Sequence of chain B:
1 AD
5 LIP

Sequence of chain A:
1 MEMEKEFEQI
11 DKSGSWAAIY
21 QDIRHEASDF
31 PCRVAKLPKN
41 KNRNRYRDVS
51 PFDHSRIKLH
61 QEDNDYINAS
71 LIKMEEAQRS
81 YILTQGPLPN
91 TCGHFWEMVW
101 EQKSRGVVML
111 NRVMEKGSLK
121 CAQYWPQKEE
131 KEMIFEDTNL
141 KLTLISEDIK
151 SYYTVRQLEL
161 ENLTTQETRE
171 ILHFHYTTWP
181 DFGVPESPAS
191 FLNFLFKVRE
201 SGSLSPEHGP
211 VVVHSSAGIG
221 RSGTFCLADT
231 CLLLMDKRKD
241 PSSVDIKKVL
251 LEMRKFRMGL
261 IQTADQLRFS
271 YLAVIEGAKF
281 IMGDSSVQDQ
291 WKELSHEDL

The following describes two proteins that form a bound complex.

Interface contacts:
Residue Y46 in chain A interacts with residue A1 in chain B (closest heavy-atom distance 3.3 Å).
Residue D48 in chain A is in contact with residue L5 in chain B (closest heavy-atom distance 2.9 Å).
Residue Q262 in chain A is in contact with residue L5 in chain B (closest heavy-atom distance 3.3 Å).
Residue F182 in chain A interacts with residue I6 in chain B (closest heavy-atom distance 3.3 Å).
Residue R47 in chain A interacts with residue D2 in chain B (closest heavy-atom distance 2.8 Å).
Residue D48 in chain A contacts residue D2 in chain B (closest heavy-atom distance 4.0 Å).
Residue R45 in chain A is in contact with residue A1 in chain B (closest heavy-atom distance 4.4 Å).
Residue V49 in chain A contacts residue L5 in chain B (closest heavy-atom distance 4.5 Å).
Residue I219 in chain A contacts residue L5 in chain B (closest heavy-atom distance 4.0 Å).
Residue R45 in chain A interacts with residue D2 in chain B (closest heavy-atom distance 4.4 Å).
Residue Q262 in chain A interacts with residue I6 in chain B (closest heavy-atom distance 4.8 Å).
Residue Y46 in chain A is in contact with residue D2 in chain B (closest heavy-atom distance 3.3 Å).